These two protein chains interact to form a complex.

Residue-level contacts at the interface:
Residue I86 in protein 1 interacts with residue I55 in protein 2 (closest heavy-atom distance 3.7 Å).
Residue L89 in protein 1 is in contact with residue R63 in protein 2 (closest heavy-atom distance 3.4 Å).
Residue I61 in protein 1 contacts residue Y27 in protein 2 (closest heavy-atom distance 3.2 Å).
Residue I61 in protein 1 is in contact with residue L31 in protein 2 (closest heavy-atom distance 4.7 Å).
Residue F79 in protein 1 interacts with residue L48 in protein 2 (closest heavy-atom distance 3.3 Å).
Residue E90 in protein 1 is in contact with residue L59 in protein 2 (closest heavy-atom distance 4.0 Å).
Residue V96 in protein 1 is in contact with residue L66 in protein 2 (closest heavy-atom distance 4.8 Å).
Residue K82 in protein 1 interacts with residue N53 in protein 2 (closest heavy-atom distance 4.4 Å).
Residue H68 in protein 1 contacts residue D38 in protein 2 (closest heavy-atom distance 3.8 Å).
Residue I72 in protein 1 is in contact with residue I45 in protein 2 (closest heavy-atom distance 3.7 Å).
Residue E78 in protein 1 is in contact with residue F49 in protein 2 (closest heavy-atom distance 3.3 Å).
Residue L76 in protein 1 is in contact with residue I45 in protein 2 (closest heavy-atom distance 3.7 Å).
Residue L93 in protein 1 interacts with residue L59 in protein 2 (closest heavy-atom distance 3.7 Å).
Residue K75 in protein 1 contacts residue I45 in protein 2 (closest heavy-atom distance 3.9 Å).
Residue I72 in protein 1 interacts with residue Y41 in protein 2 (closest heavy-atom distance 4.5 Å).
Residue K82 in protein 1 is in contact with residue F49 in protein 2 (closest heavy-atom distance 3.7 Å).
Residue M83 in protein 1 contacts residue A52 in protein 2 (closest heavy-atom distance 3.6 Å).
Residue L89 in protein 1 interacts with residue L59 in protein 2 (closest heavy-atom distance 3.8 Å).
Residue I72 in protein 1 is in contact with residue D38 in protein 2 (closest heavy-atom distance 4.9 Å).
Residue L93 in protein 1 contacts residue K62 in protein 2 (closest heavy-atom distance 3.6 Å).
Residue H68 in protein 1 is in contact with residue I42 in protein 2 (closest heavy-atom distance 4.2 Å).
Residue C97 in protein 1 interacts with residue L66 in protein 2 (closest heavy-atom distance 4.0 Å).
Residue I86 in protein 1 interacts with residue L59 in protein 2 (closest heavy-atom distance 3.6 Å).
Residue K75 in protein 1 interacts with residue I42 in protein 2 (closest heavy-atom distance 4.5 Å).
Residue I86 in protein 1 contacts residue E56 in protein 2 (closest heavy-atom distance 4.1 Å).
Residue L89 in protein 1 interacts with residue I60 in protein 2 (closest heavy-atom distance 3.8 Å).
Residue K82 in protein 1 interacts with residue E56 in protein 2 (closest heavy-atom distance 2.6 Å).
Residue Y65 in protein 1 is in contact with residue D38 in protein 2 (closest heavy-atom distance 3.8 Å).
Residue Y65 in protein 1 interacts with residue R34 in protein 2 (closest heavy-atom distance 4.3 Å).
Residue F79 in protein 1 interacts with residue F49 in protein 2 (closest heavy-atom distance 4.0 Å).
Residue I86 in protein 1 interacts with residue A52 in protein 2 (closest heavy-atom distance 3.1 Å).
Residue Y65 in protein 1 interacts with residue L31 in protein 2 (closest heavy-atom distance 4.7 Å).
Residue F79 in protein 1 interacts with residue I45 in protein 2 (closest heavy-atom distance 4.9 Å).
Residue I71 in protein 1 contacts residue I42 in protein 2 (closest heavy-atom distance 4.4 Å).
Residue I72 in protein 1 is in contact with residue I42 in protein 2 (closest heavy-atom distance 3.7 Å).
Residue K75 in protein 1 interacts with residue D46 in protein 2 (closest heavy-atom distance 3.8 Å).
Residue L93 in protein 1 interacts with residue R63 in protein 2 (closest heavy-atom distance 4.6 Å).
Residue K82 in protein 1 interacts with residue A52 in protein 2 (closest heavy-atom distance 3.5 Å).
Residue L89 in protein 1 is in contact with residue E56 in protein 2 (closest heavy-atom distance 4.9 Å).
Residue L93 in protein 1 is in contact with residue L66 in protein 2 (closest heavy-atom distance 4.1 Å).
Residue F79 in protein 1 interacts with residue A52 in protein 2 (closest heavy-atom distance 4.5 Å).
Residue I86 in protein 1 is in contact with residue N53 in protein 2 (closest heavy-atom distance 4.9 Å).

Sequence of protein 2:
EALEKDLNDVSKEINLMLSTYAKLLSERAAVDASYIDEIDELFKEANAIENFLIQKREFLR

Sequence of protein 1:
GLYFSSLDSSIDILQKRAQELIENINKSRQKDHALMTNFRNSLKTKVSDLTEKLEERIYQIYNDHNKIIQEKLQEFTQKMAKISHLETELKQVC